This data describes a binding interaction between two proteins.

Sequence of the first protein:
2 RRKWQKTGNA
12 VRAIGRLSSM

Sequence of the second protein:
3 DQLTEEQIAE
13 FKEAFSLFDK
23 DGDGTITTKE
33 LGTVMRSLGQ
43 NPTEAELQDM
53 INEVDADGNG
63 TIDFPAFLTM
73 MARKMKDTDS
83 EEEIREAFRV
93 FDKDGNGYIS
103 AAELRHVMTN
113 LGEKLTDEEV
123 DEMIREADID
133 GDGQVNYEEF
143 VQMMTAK

Residue-level contacts at the interface:
Residue M77 in the second protein interacts with residue R17 in the first protein (closest heavy-atom distance 3.8 Å).
Residue F20 in the second protein interacts with residue A11 in the first protein (closest heavy-atom distance 3.8 Å).
Residue V36 in the second protein contacts residue I15 in the first protein (closest heavy-atom distance 4.0 Å).
Residue M52 in the second protein contacts residue L18 in the first protein (closest heavy-atom distance 3.7 Å).
Residue L117 in the second protein interacts with residue K4 in the first protein (closest heavy-atom distance 3.9 Å).
Residue E85 in the second protein interacts with residue V12 in the first protein (closest heavy-atom distance 3.9 Å).
Residue I86 in the second protein interacts with residue V12 in the first protein (closest heavy-atom distance 4.0 Å).
Residue E115 in the second protein is in contact with residue K7 in the first protein (closest heavy-atom distance 2.5 Å).
Residue M52 in the second protein contacts residue I15 in the first protein (closest heavy-atom distance 4.0 Å).
Residue E128 in the second protein is in contact with residue W5 in the first protein (closest heavy-atom distance 3.6 Å).
Residue E55 in the second protein is in contact with residue M21 in the first protein (closest heavy-atom distance 3.8 Å).
Residue M77 in the second protein contacts residue M21 in the first protein (closest heavy-atom distance 3.3 Å).
Residue M73 in the second protein is in contact with residue N10 in the first protein (closest heavy-atom distance 3.4 Å).
Residue M146 in the second protein interacts with residue R13 in the first protein (closest heavy-atom distance 3.5 Å).
Residue E128 in the second protein interacts with residue R2 in the first protein (closest heavy-atom distance 3.4 Å).
Residue F69 in the second protein contacts residue A14 in the first protein (closest heavy-atom distance 3.9 Å).
Residue Q42 in the second protein contacts residue I15 in the first protein (closest heavy-atom distance 4.0 Å).
Residue R75 in the second protein interacts with residue R17 in the first protein (closest heavy-atom distance 2.9 Å).
Residue E121 in the second protein interacts with residue K4 in the first protein (closest heavy-atom distance 4.0 Å).
Residue E115 in the second protein is in contact with residue K4 in the first protein (closest heavy-atom distance 2.9 Å).
Residue M125 in the second protein is in contact with residue W5 in the first protein (closest heavy-atom distance 2.7 Å).
Residue F13 in the second protein is in contact with residue N10 in the first protein (closest heavy-atom distance 3.7 Å).
Residue M72 in the second protein interacts with residue L18 in the first protein (closest heavy-atom distance 3.3 Å).
Residue A148 in the second protein contacts residue R13 in the first protein (closest heavy-atom distance 3.7 Å).
Residue A129 in the second protein is in contact with residue W5 in the first protein (closest heavy-atom distance 3.7 Å).
Residue D81 in the second protein is in contact with residue G16 in the first protein (closest heavy-atom distance 3.4 Å).
Residue M72 in the second protein contacts residue R17 in the first protein (closest heavy-atom distance 2.9 Å).
Residue F142 in the second protein contacts residue W5 in the first protein (closest heavy-atom distance 3.8 Å).
Residue M125 in the second protein contacts residue K4 in the first protein (closest heavy-atom distance 3.6 Å).
Residue R75 in the second protein interacts with residue M21 in the first protein (closest heavy-atom distance 3.3 Å).
Residue E85 in the second protein interacts with residue I15 in the first protein (closest heavy-atom distance 3.5 Å).
Residue V56 in the second protein interacts with residue L18 in the first protein (closest heavy-atom distance 3.8 Å).
Residue M37 in the second protein interacts with residue I15 in the first protein (closest heavy-atom distance 3.7 Å).
Residue E12 in the second protein is in contact with residue Q6 in the first protein (closest heavy-atom distance 3.5 Å).
Residue F20 in the second protein contacts residue A14 in the first protein (closest heavy-atom distance 4.0 Å).
Residue L40 in the second protein is in contact with residue I15 in the first protein (closest heavy-atom distance 3.7 Å).
Residue E85 in the second protein interacts with residue G16 in the first protein (closest heavy-atom distance 3.8 Å).
Residue K149 in the second protein interacts with residue Q6 in the first protein (closest heavy-atom distance 3.8 Å).
Residue E8 in the second protein is in contact with residue R3 in the first protein (closest heavy-atom distance 3.5 Å).
Residue T80 in the second protein contacts residue S20 in the first protein (closest heavy-atom distance 3.8 Å).
Residue M146 in the second protein contacts residue T8 in the first protein (closest heavy-atom distance 3.8 Å).
Residue E12 in the second protein is in contact with residue R3 in the first protein (closest heavy-atom distance 3.9 Å).
Residue E12 in the second protein is in contact with residue N10 in the first protein (closest heavy-atom distance 3.7 Å).
Residue E85 in the second protein is in contact with residue S19 in the first protein (closest heavy-atom distance 3.7 Å).
Residue E15 in the second protein interacts with residue K7 in the first protein (closest heavy-atom distance 3.5 Å).
Residue V56 in the second protein is in contact with residue M21 in the first protein (closest heavy-atom distance 3.6 Å).
Residue L19 in the second protein interacts with residue K7 in the first protein (closest heavy-atom distance 3.8 Å).
Residue M110 in the second protein interacts with residue T8 in the first protein (closest heavy-atom distance 3.6 Å).
Residue M73 in the second protein interacts with residue R17 in the first protein (closest heavy-atom distance 3.4 Å).
Residue M52 in the second protein is in contact with residue S19 in the first protein (closest heavy-atom distance 3.8 Å).
Residue M146 in the second protein is in contact with residue G9 in the first protein (closest heavy-atom distance 3.5 Å).
Residue M145 in the second protein is in contact with residue W5 in the first protein (closest heavy-atom distance 3.5 Å).
Residue A89 in the second protein is in contact with residue V12 in the first protein (closest heavy-atom distance 3.9 Å).
Residue D81 in the second protein contacts residue S20 in the first protein (closest heavy-atom distance 3.2 Å).
Residue M73 in the second protein is in contact with residue A14 in the first protein (closest heavy-atom distance 3.7 Å).
Residue M72 in the second protein is in contact with residue M21 in the first protein (closest heavy-atom distance 3.6 Å).
Residue M72 in the second protein is in contact with residue A14 in the first protein (closest heavy-atom distance 4.0 Å).
Residue A16 in the second protein contacts residue N10 in the first protein (closest heavy-atom distance 3.7 Å).
Residue A148 in the second protein contacts residue Q6 in the first protein (closest heavy-atom distance 3.0 Å).
Residue M146 in the second protein is in contact with residue V12 in the first protein (closest heavy-atom distance 3.5 Å).